Sequence of the first protein:
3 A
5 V

Contacts between the two chains:
Residue Y80 in the second protein contacts residue V5 in the first protein (closest heavy-atom distance 3.5 Å).
Residue P79 in the second protein contacts residue A3 in the first protein (closest heavy-atom distance 3.4 Å).
Residue V13 in the second protein contacts residue V5 in the first protein (closest heavy-atom distance 3.9 Å).
Residue H77 in the second protein interacts with residue V5 in the first protein (closest heavy-atom distance 4.2 Å).
Residue I78 in the second protein interacts with residue V5 in the first protein (closest heavy-atom distance 4.9 Å).
Residue I78 in the second protein interacts with residue A3 in the first protein (closest heavy-atom distance 4.5 Å).
Residue V14 in the second protein interacts with residue V5 in the first protein (closest heavy-atom distance 3.8 Å).
Residue I28 in the second protein is in contact with residue V5 in the first protein (closest heavy-atom distance 3.7 Å).
Residue Y80 in the second protein contacts residue A3 in the first protein (closest heavy-atom distance 3.1 Å).
Residue K85 in the second protein contacts residue A3 in the first protein (closest heavy-atom distance 4.9 Å).
Residue Q17 in the second protein interacts with residue V5 in the first protein (closest heavy-atom distance 3.6 Å).

This data describes a binding interaction between two proteins.

Sequence of the second protein:
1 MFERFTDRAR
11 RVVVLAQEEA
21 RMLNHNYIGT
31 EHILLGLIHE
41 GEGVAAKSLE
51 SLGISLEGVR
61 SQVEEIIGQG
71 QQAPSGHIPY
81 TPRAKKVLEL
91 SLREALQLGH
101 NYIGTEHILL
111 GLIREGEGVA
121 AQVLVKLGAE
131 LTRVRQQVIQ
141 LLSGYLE